Sequence of chain A:
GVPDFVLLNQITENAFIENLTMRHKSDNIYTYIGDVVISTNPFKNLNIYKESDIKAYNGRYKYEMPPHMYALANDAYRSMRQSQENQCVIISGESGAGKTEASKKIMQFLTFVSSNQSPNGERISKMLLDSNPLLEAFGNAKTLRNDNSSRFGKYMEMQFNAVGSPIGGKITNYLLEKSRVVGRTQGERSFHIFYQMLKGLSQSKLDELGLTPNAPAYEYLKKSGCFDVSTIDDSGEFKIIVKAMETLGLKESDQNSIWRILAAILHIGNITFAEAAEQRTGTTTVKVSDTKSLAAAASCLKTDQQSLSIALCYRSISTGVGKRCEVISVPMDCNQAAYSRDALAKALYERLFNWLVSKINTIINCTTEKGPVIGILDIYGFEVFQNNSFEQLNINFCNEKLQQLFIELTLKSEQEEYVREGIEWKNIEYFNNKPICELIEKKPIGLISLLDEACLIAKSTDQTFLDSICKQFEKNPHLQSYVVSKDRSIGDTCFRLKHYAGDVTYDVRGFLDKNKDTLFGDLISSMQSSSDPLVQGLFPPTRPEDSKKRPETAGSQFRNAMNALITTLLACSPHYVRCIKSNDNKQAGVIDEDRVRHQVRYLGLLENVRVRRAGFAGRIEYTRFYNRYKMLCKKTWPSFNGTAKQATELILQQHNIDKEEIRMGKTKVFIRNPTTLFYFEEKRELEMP

These two protein chains interact to form a complex.

Sequence of chain B:
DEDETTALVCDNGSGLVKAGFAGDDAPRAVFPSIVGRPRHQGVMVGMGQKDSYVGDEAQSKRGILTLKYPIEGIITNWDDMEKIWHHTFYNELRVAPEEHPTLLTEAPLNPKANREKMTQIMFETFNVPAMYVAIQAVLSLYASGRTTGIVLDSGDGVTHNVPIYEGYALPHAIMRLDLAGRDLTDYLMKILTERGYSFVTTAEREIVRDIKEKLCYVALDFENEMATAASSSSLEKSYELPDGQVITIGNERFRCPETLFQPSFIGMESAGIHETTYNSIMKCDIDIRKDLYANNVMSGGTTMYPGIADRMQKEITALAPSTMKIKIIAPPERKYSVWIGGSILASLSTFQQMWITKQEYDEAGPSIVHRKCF

Contacts between the two chains:
Residue K557 in chain A interacts with residue D24 in chain B (closest heavy-atom distance 4.6 Å).
Residue R567 in chain A interacts with residue E4 in chain B (closest heavy-atom distance 2.7 Å).
Residue S337 in chain A interacts with residue P333 in chain B (closest heavy-atom distance 3.9 Å).
Residue S564 in chain A interacts with residue D3 in chain B (closest heavy-atom distance 4.0 Å).
Residue P559 in chain A is in contact with residue G23 in chain B (closest heavy-atom distance 2.8 Å).
Residue V329 in chain A interacts with residue R28 in chain B (closest heavy-atom distance 4.0 Å).
Residue L458 in chain A interacts with residue T351 in chain B (closest heavy-atom distance 3.4 Å).
Residue I325 in chain A interacts with residue A26 in chain B (closest heavy-atom distance 3.8 Å).
Residue P559 in chain A is in contact with residue D24 in chain B (closest heavy-atom distance 3.9 Å).
Residue I465 in chain A contacts residue T148 in chain B (closest heavy-atom distance 4.6 Å).
Residue S457 in chain A is in contact with residue S350 in chain B (closest heavy-atom distance 3.4 Å).
Residue P452 in chain A is in contact with residue Q353 in chain B (closest heavy-atom distance 4.2 Å).
Residue K467 in chain A is in contact with residue T148 in chain B (closest heavy-atom distance 3.5 Å).
Residue E461 in chain A is in contact with residue L349 in chain B (closest heavy-atom distance 3.6 Å).
Residue V329 in chain A is in contact with residue V30 in chain B (closest heavy-atom distance 4.0 Å).
Residue Q287 in chain A contacts residue K328 in chain B (closest heavy-atom distance 3.7 Å).
Residue E560 in chain A contacts residue A22 in chain B (closest heavy-atom distance 4.6 Å).
Residue I465 in chain A is in contact with residue Y143 in chain B (closest heavy-atom distance 4.1 Å).
Residue R288 in chain A is in contact with residue K328 in chain B (closest heavy-atom distance 4.5 Å).
Residue D460 in chain A contacts residue L349 in chain B (closest heavy-atom distance 4.4 Å).
Residue I453 in chain A interacts with residue S350 in chain B (closest heavy-atom distance 3.7 Å).
Residue G330 in chain A is in contact with residue R28 in chain B (closest heavy-atom distance 3.3 Å).
Residue I325 in chain A is in contact with residue E334 in chain B (closest heavy-atom distance 4.6 Å).
Residue E461 in chain A interacts with residue T351 in chain B (closest heavy-atom distance 3.7 Å).
Residue I336 in chain A contacts residue E334 in chain B (closest heavy-atom distance 3.2 Å).
Residue N568 in chain A interacts with residue E2 in chain B (closest heavy-atom distance 4.3 Å).
Residue A466 in chain A contacts residue G146 in chain B (closest heavy-atom distance 3.9 Å).
Residue E560 in chain A is in contact with residue D3 in chain B (closest heavy-atom distance 3.2 Å).
Residue V338 in chain A interacts with residue E334 in chain B (closest heavy-atom distance 3.7 Å).
Residue A466 in chain A interacts with residue Y143 in chain B (closest heavy-atom distance 4.1 Å).
Residue G328 in chain A is in contact with residue V30 in chain B (closest heavy-atom distance 3.6 Å).
Residue T327 in chain A is in contact with residue R28 in chain B (closest heavy-atom distance 3.6 Å).
Residue A466 in chain A is in contact with residue A144 in chain B (closest heavy-atom distance 4.6 Å).
Residue K557 in chain A contacts residue D1 in chain B (closest heavy-atom distance 4.3 Å).
Residue K556 in chain A interacts with residue D1 in chain B (closest heavy-atom distance 4.1 Å).
Residue V338 in chain A contacts residue P333 in chain B (closest heavy-atom distance 3.8 Å).
Residue V329 in chain A interacts with residue D56 in chain B (closest heavy-atom distance 3.8 Å).
Residue N571 in chain A contacts residue D3 in chain B (closest heavy-atom distance 3.9 Å).
Residue G328 in chain A contacts residue R28 in chain B (closest heavy-atom distance 4.6 Å).
Residue K557 in chain A interacts with residue F21 in chain B (closest heavy-atom distance 4.0 Å).
Residue K467 in chain A interacts with residue G146 in chain B (closest heavy-atom distance 3.5 Å).
Residue K467 in chain A interacts with residue R147 in chain B (closest heavy-atom distance 4.0 Å).
Residue K331 in chain A contacts residue R28 in chain B (closest heavy-atom distance 4.0 Å).
Residue R288 in chain A interacts with residue Q314 in chain B (closest heavy-atom distance 3.5 Å).
Residue R323 in chain A interacts with residue D25 in chain B (closest heavy-atom distance 2.8 Å).
Residue L464 in chain A interacts with residue I345 in chain B (closest heavy-atom distance 3.9 Å).
Residue T289 in chain A is in contact with residue K328 in chain B (closest heavy-atom distance 4.1 Å).
Residue L464 in chain A contacts residue Y143 in chain B (closest heavy-atom distance 3.8 Å).
Residue L464 in chain A is in contact with residue S348 in chain B (closest heavy-atom distance 3.7 Å).
Residue I453 in chain A interacts with residue Q353 in chain B (closest heavy-atom distance 4.2 Å).
Residue S326 in chain A contacts residue Y337 in chain B (closest heavy-atom distance 3.7 Å).
Residue L464 in chain A contacts residue L349 in chain B (closest heavy-atom distance 3.7 Å).
Residue P339 in chain A interacts with residue P333 in chain B (closest heavy-atom distance 3.7 Å).
Residue T327 in chain A interacts with residue P27 in chain B (closest heavy-atom distance 3.9 Å).
Residue T289 in chain A is in contact with residue K326 in chain B (closest heavy-atom distance 4.2 Å).
Residue E560 in chain A interacts with residue G23 in chain B (closest heavy-atom distance 3.6 Å).
Residue N568 in chain A contacts residue D3 in chain B (closest heavy-atom distance 3.3 Å).
Residue F528 in chain A is in contact with residue D25 in chain B (closest heavy-atom distance 3.7 Å).
Residue I453 in chain A contacts residue Q354 in chain B (closest heavy-atom distance 3.9 Å).
Residue P452 in chain A interacts with residue S350 in chain B (closest heavy-atom distance 3.9 Å).